Sequence of protein 2:
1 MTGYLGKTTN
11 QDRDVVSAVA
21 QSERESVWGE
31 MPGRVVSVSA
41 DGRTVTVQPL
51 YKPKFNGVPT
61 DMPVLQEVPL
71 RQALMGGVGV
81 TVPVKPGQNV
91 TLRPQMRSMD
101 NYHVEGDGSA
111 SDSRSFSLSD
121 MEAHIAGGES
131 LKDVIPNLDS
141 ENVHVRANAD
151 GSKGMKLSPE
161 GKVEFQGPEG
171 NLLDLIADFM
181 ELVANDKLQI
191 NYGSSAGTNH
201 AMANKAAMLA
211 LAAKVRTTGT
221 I

This data describes a binding interaction between two proteins.

Contacts between the two chains:
Residue H144 in protein 1 interacts with residue T81 in protein 2 (closest heavy-atom distance 2.8 Å).
Residue S158 in protein 1 is in contact with residue A147 in protein 2 (closest heavy-atom distance 3.3 Å).
Residue S130 in protein 1 interacts with residue R43 in protein 2 (closest heavy-atom distance 2.7 Å).
Residue G193 in protein 1 contacts residue S195 in protein 2 (closest heavy-atom distance 3.1 Å).
Residue K132 in protein 1 contacts residue E105 in protein 2 (closest heavy-atom distance 2.3 Å).
Residue L131 in protein 1 contacts residue R43 in protein 2 (closest heavy-atom distance 3.2 Å).
Residue M180 in protein 1 contacts residue V215 in protein 2 (closest heavy-atom distance 3.1 Å).
Residue M180 in protein 1 interacts with residue F179 in protein 2 (closest heavy-atom distance 3.3 Å).
Residue L173 in protein 1 interacts with residue L172 in protein 2 (closest heavy-atom distance 3.4 Å).
Residue Y51 in protein 1 contacts residue M96 in protein 2 (closest heavy-atom distance 3.3 Å).
Residue R146 in protein 1 contacts residue G77 in protein 2 (closest heavy-atom distance 3.1 Å).
Residue I190 in protein 1 is in contact with residue H200 in protein 2 (closest heavy-atom distance 3.1 Å).
Residue Q88 in protein 1 contacts residue M75 in protein 2 (closest heavy-atom distance 2.6 Å).
Residue I190 in protein 1 interacts with residue T198 in protein 2 (closest heavy-atom distance 3.3 Å).
Residue L138 in protein 1 interacts with residue D41 in protein 2 (closest heavy-atom distance 3.0 Å).
Residue D133 in protein 1 is in contact with residue R43 in protein 2 (closest heavy-atom distance 2.2 Å).
Residue L188 in protein 1 is in contact with residue L188 in protein 2 (closest heavy-atom distance 3.3 Å).
Residue V90 in protein 1 is in contact with residue M75 in protein 2 (closest heavy-atom distance 3.3 Å).
Residue V163 in protein 1 is in contact with residue G219 in protein 2 (closest heavy-atom distance 2.5 Å).
Residue I190 in protein 1 interacts with residue G197 in protein 2 (closest heavy-atom distance 3.4 Å).
Residue A126 in protein 1 contacts residue Q72 in protein 2 (closest heavy-atom distance 3.3 Å).
Residue L138 in protein 1 interacts with residue G42 in protein 2 (closest heavy-atom distance 3.2 Å).
Residue A184 in protein 1 is in contact with residue K205 in protein 2 (closest heavy-atom distance 2.8 Å).
Residue A177 in protein 1 interacts with residue R216 in protein 2 (closest heavy-atom distance 3.1 Å).
Residue E164 in protein 1 is in contact with residue G219 in protein 2 (closest heavy-atom distance 3.0 Å).
Residue E160 in protein 1 is in contact with residue P168 in protein 2 (closest heavy-atom distance 3.3 Å).
Residue P159 in protein 1 contacts residue A147 in protein 2 (closest heavy-atom distance 3.2 Å).
Residue E181 in protein 1 is in contact with residue R216 in protein 2 (closest heavy-atom distance 2.4 Å).
Residue N171 in protein 1 interacts with residue G219 in protein 2 (closest heavy-atom distance 2.7 Å).
Residue E129 in protein 1 contacts residue R71 in protein 2 (closest heavy-atom distance 2.4 Å).
Residue L188 in protein 1 interacts with residue H200 in protein 2 (closest heavy-atom distance 3.2 Å).
Residue A177 in protein 1 interacts with residue V215 in protein 2 (closest heavy-atom distance 3.3 Å).
Residue K54 in protein 1 contacts residue S113 in protein 2 (closest heavy-atom distance 2.5 Å).
Residue N89 in protein 1 interacts with residue M75 in protein 2 (closest heavy-atom distance 3.3 Å).
Residue Y192 in protein 1 interacts with residue S195 in protein 2 (closest heavy-atom distance 3.1 Å).
Residue R24 in protein 1 is in contact with residue E23 in protein 2 (closest heavy-atom distance 3.2 Å).
Residue D174 in protein 1 contacts residue T220 in protein 2 (closest heavy-atom distance 3.0 Å).
Residue S130 in protein 1 contacts residue Y102 in protein 2 (closest heavy-atom distance 2.3 Å).
Residue P32 in protein 1 contacts residue Y102 in protein 2 (closest heavy-atom distance 3.4 Å).
Residue Y51 in protein 1 interacts with residue R97 in protein 2 (closest heavy-atom distance 3.1 Å).
Residue E164 in protein 1 interacts with residue I221 in protein 2 (closest heavy-atom distance 3.2 Å).
Residue E25 in protein 1 is in contact with residue R97 in protein 2 (closest heavy-atom distance 3.2 Å).
Residue Q88 in protein 1 interacts with residue G76 in protein 2 (closest heavy-atom distance 3.1 Å).
Residue G128 in protein 1 is in contact with residue Y102 in protein 2 (closest heavy-atom distance 2.9 Å).
Residue A149 in protein 1 is in contact with residue G76 in protein 2 (closest heavy-atom distance 3.0 Å).
Residue M31 in protein 1 contacts residue Q95 in protein 2 (closest heavy-atom distance 3.2 Å).
Residue D178 in protein 1 interacts with residue R216 in protein 2 (closest heavy-atom distance 2.1 Å).
Residue S158 in protein 1 contacts residue I221 in protein 2 (closest heavy-atom distance 3.3 Å).
Residue D186 in protein 1 contacts residue M202 in protein 2 (closest heavy-atom distance 3.3 Å).
Residue K162 in protein 1 contacts residue T220 in protein 2 (closest heavy-atom distance 3.4 Å).
Residue K156 in protein 1 contacts residue I221 in protein 2 (closest heavy-atom distance 3.4 Å).
Residue E30 in protein 1 contacts residue Q95 in protein 2 (closest heavy-atom distance 2.4 Å).
Residue V183 in protein 1 is in contact with residue M202 in protein 2 (closest heavy-atom distance 2.8 Å).
Residue V78 in protein 1 is in contact with residue V143 in protein 2 (closest heavy-atom distance 3.2 Å).
Residue R146 in protein 1 contacts residue G79 in protein 2 (closest heavy-atom distance 2.8 Å).
Residue K132 in protein 1 interacts with residue H103 in protein 2 (closest heavy-atom distance 3.1 Å).
Residue I125 in protein 1 interacts with residue L74 in protein 2 (closest heavy-atom distance 3.3 Å).
Residue V163 in protein 1 interacts with residue T218 in protein 2 (closest heavy-atom distance 3.1 Å).
Residue L50 in protein 1 is in contact with residue Y102 in protein 2 (closest heavy-atom distance 2.9 Å).
Residue K187 in protein 1 interacts with residue H200 in protein 2 (closest heavy-atom distance 3.0 Å).

Sequence of protein 1:
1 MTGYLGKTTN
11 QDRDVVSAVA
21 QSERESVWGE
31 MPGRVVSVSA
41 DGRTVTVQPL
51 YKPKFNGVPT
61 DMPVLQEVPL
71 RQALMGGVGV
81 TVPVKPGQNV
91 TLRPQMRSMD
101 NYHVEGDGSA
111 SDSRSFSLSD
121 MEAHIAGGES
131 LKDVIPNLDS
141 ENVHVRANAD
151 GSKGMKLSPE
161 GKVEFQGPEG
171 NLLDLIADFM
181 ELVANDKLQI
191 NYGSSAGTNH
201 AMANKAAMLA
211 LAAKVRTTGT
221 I